Sequence of chain B:
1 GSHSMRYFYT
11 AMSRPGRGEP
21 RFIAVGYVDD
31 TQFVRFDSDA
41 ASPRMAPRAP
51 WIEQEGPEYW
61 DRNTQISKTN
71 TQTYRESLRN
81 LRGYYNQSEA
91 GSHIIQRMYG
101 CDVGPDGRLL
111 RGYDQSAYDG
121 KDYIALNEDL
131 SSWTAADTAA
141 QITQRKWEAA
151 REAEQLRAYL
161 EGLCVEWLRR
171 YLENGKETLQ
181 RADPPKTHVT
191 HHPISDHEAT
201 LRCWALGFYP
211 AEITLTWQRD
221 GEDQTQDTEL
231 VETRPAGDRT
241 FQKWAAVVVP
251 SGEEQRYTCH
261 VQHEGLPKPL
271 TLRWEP

Sequence of chain A:
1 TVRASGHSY

Residue-level contacts at the interface:
Residue S116 in chain B contacts residue Y9 in chain A (closest heavy-atom distance 2.6 Å).
Residue Y99 in chain B is in contact with residue R3 in chain A (closest heavy-atom distance 3.0 Å).
Residue E76 in chain B interacts with residue S8 in chain A (closest heavy-atom distance 3.1 Å).
Residue W147 in chain B contacts residue H7 in chain A (closest heavy-atom distance 3.5 Å).
Residue I66 in chain B interacts with residue V2 in chain A (closest heavy-atom distance 3.9 Å).
Residue Y9 in chain B is in contact with residue R3 in chain A (closest heavy-atom distance 4.4 Å).
Residue W147 in chain B contacts residue S8 in chain A (closest heavy-atom distance 3.1 Å).
Residue K146 in chain B interacts with residue Y9 in chain A (closest heavy-atom distance 3.1 Å).
Residue R97 in chain B interacts with residue R3 in chain A (closest heavy-atom distance 3.5 Å).
Residue T73 in chain B interacts with residue S8 in chain A (closest heavy-atom distance 3.7 Å).
Residue N80 in chain B contacts residue Y9 in chain A (closest heavy-atom distance 2.9 Å).
Residue T69 in chain B contacts residue S5 in chain A (closest heavy-atom distance 3.3 Å).
Residue Y99 in chain B is in contact with residue V2 in chain A (closest heavy-atom distance 3.7 Å).
Residue Y123 in chain B is in contact with residue Y9 in chain A (closest heavy-atom distance 3.9 Å).
Residue E152 in chain B is in contact with residue G6 in chain A (closest heavy-atom distance 4.0 Å).
Residue F33 in chain B contacts residue T1 in chain A (closest heavy-atom distance 4.9 Å).
Residue N70 in chain B is in contact with residue G6 in chain A (closest heavy-atom distance 4.5 Å).
Residue R97 in chain B contacts residue Y9 in chain A (closest heavy-atom distance 3.4 Å).
Residue L163 in chain B is in contact with residue T1 in chain A (closest heavy-atom distance 4.5 Å).
Residue Y7 in chain B is in contact with residue V2 in chain A (closest heavy-atom distance 3.5 Å).
Residue Y159 in chain B is in contact with residue T1 in chain A (closest heavy-atom distance 2.8 Å).
Residue Y7 in chain B is in contact with residue T1 in chain A (closest heavy-atom distance 3.0 Å).
Residue K146 in chain B is in contact with residue H7 in chain A (closest heavy-atom distance 4.1 Å).
Residue I95 in chain B interacts with residue Y9 in chain A (closest heavy-atom distance 4.1 Å).
Residue R62 in chain B contacts residue R3 in chain A (closest heavy-atom distance 4.3 Å).
Residue Y159 in chain B interacts with residue R3 in chain A (closest heavy-atom distance 3.4 Å).
Residue M45 in chain B interacts with residue V2 in chain A (closest heavy-atom distance 3.6 Å).
Residue S77 in chain B is in contact with residue S8 in chain A (closest heavy-atom distance 3.3 Å).
Residue T143 in chain B contacts residue Y9 in chain A (closest heavy-atom distance 2.7 Å).
Residue Y59 in chain B contacts residue T1 in chain A (closest heavy-atom distance 3.7 Å).
Residue D114 in chain B contacts residue R3 in chain A (closest heavy-atom distance 4.0 Å).
Residue E152 in chain B interacts with residue H7 in chain A (closest heavy-atom distance 3.4 Å).
Residue T73 in chain B contacts residue H7 in chain A (closest heavy-atom distance 4.2 Å).
Residue N63 in chain B is in contact with residue V2 in chain A (closest heavy-atom distance 3.0 Å).
Residue I66 in chain B contacts residue R3 in chain A (closest heavy-atom distance 3.3 Å).
Residue I66 in chain B contacts residue A4 in chain A (closest heavy-atom distance 3.8 Å).
Residue Y171 in chain B contacts residue T1 in chain A (closest heavy-atom distance 2.6 Å).
Residue Y74 in chain B interacts with residue Y9 in chain A (closest heavy-atom distance 3.6 Å).
Residue I124 in chain B contacts residue Y9 in chain A (closest heavy-atom distance 4.7 Å).
Residue T73 in chain B contacts residue G6 in chain A (closest heavy-atom distance 3.8 Å).
Residue R62 in chain B contacts residue V2 in chain A (closest heavy-atom distance 2.9 Å).
Residue W147 in chain B interacts with residue Y9 in chain A (closest heavy-atom distance 3.8 Å).
Residue L156 in chain B is in contact with residue R3 in chain A (closest heavy-atom distance 3.5 Å).
Residue N63 in chain B is in contact with residue T1 in chain A (closest heavy-atom distance 3.0 Å).
Residue N70 in chain B interacts with residue S5 in chain A (closest heavy-atom distance 2.9 Å).
Residue I66 in chain B interacts with residue S5 in chain A (closest heavy-atom distance 3.8 Å).
Residue K146 in chain B interacts with residue S8 in chain A (closest heavy-atom distance 4.2 Å).
Residue W167 in chain B interacts with residue T1 in chain A (closest heavy-atom distance 3.4 Å).
Residue A150 in chain B is in contact with residue H7 in chain A (closest heavy-atom distance 4.1 Å).
Residue S77 in chain B interacts with residue Y9 in chain A (closest heavy-atom distance 2.8 Å).
Residue Y9 in chain B interacts with residue V2 in chain A (closest heavy-atom distance 3.8 Å).
Residue Q96 in chain B contacts residue Y9 in chain A (closest heavy-atom distance 4.6 Å).
Residue Y84 in chain B contacts residue Y9 in chain A (closest heavy-atom distance 2.8 Å).
Residue R62 in chain B is in contact with residue A4 in chain A (closest heavy-atom distance 3.9 Å).
Residue L81 in chain B interacts with residue Y9 in chain A (closest heavy-atom distance 3.5 Å).
Residue Y159 in chain B is in contact with residue V2 in chain A (closest heavy-atom distance 3.8 Å).
Residue N80 in chain B contacts residue S8 in chain A (closest heavy-atom distance 4.0 Å).
Residue R62 in chain B is in contact with residue T1 in chain A (closest heavy-atom distance 2.9 Å).
Residue T73 in chain B is in contact with residue S5 in chain A (closest heavy-atom distance 3.9 Å).
Residue M5 in chain B contacts residue T1 in chain A (closest heavy-atom distance 4.2 Å).

The following describes two proteins that form a bound complex.